Interface contacts:
Residue D610 in protein 1 is in contact with residue Y936 in protein 2 (closest heavy-atom distance 2.3 Å).
Residue D215 in protein 1 is in contact with residue R865 in protein 2 (closest heavy-atom distance 2.7 Å).
Residue M1 in protein 1 interacts with residue L51 in protein 2 (closest heavy-atom distance 2.8 Å).
Residue A504 in protein 1 is in contact with residue P887 in protein 2 (closest heavy-atom distance 2.9 Å).
Residue A626 in protein 1 is in contact with residue D921 in protein 2 (closest heavy-atom distance 2.9 Å).
Residue I791 in protein 1 interacts with residue G973 in protein 2 (closest heavy-atom distance 2.0 Å).
Residue E638 in protein 1 is in contact with residue D921 in protein 2 (closest heavy-atom distance 2.1 Å).
Residue P447 in protein 1 is in contact with residue R865 in protein 2 (closest heavy-atom distance 2.6 Å).
Residue Q527 in protein 1 interacts with residue R833 in protein 2 (closest heavy-atom distance 2.4 Å).
Residue S1001 in protein 1 contacts residue T153 in protein 2 (closest heavy-atom distance 2.4 Å).
Residue H735 in protein 1 contacts residue R971 in protein 2 (closest heavy-atom distance 2.8 Å).
Residue V988 in protein 1 contacts residue I39 in protein 2 (closest heavy-atom distance 2.4 Å).
Residue H710 in protein 1 contacts residue P304 in protein 2 (closest heavy-atom distance 2.6 Å).
Residue T903 in protein 1 contacts residue R890 in protein 2 (closest heavy-atom distance 2.5 Å).
Residue A547 in protein 1 contacts residue R861 in protein 2 (closest heavy-atom distance 2.7 Å).
Residue D991 in protein 1 contacts residue G505 in protein 2 (closest heavy-atom distance 2.7 Å).
Residue M1 in protein 1 interacts with residue G48 in protein 2 (closest heavy-atom distance 2.9 Å).
Residue S2 in protein 1 is in contact with residue S605 in protein 2 (closest heavy-atom distance 2.8 Å).
Residue Y279 in protein 1 is in contact with residue F957 in protein 2 (closest heavy-atom distance 2.6 Å).
Residue L618 in protein 1 interacts with residue R943 in protein 2 (closest heavy-atom distance 2.7 Å).
Residue A115 in protein 1 interacts with residue T952 in protein 2 (closest heavy-atom distance 2.9 Å).
Residue L788 in protein 1 interacts with residue V964 in protein 2 (closest heavy-atom distance 2.6 Å).
Residue M615 in protein 1 interacts with residue L931 in protein 2 (closest heavy-atom distance 2.1 Å).
Residue R214 in protein 1 is in contact with residue E220 in protein 2 (closest heavy-atom distance 2.5 Å).
Residue A189 in protein 1 interacts with residue D511 in protein 2 (closest heavy-atom distance 2.3 Å).
Residue T632 in protein 1 interacts with residue K918 in protein 2 (closest heavy-atom distance 2.9 Å).
Residue L613 in protein 1 interacts with residue P934 in protein 2 (closest heavy-atom distance 2.6 Å).
Residue F772 in protein 1 contacts residue Y868 in protein 2 (closest heavy-atom distance 2.0 Å).
Residue M860 in protein 1 is in contact with residue T898 in protein 2 (closest heavy-atom distance 2.9 Å).
Residue D511 in protein 1 is in contact with residue M917 in protein 2 (closest heavy-atom distance 2.6 Å).
Residue H990 in protein 1 is in contact with residue S506 in protein 2 (closest heavy-atom distance 2.7 Å).
Residue Y992 in protein 1 contacts residue S508 in protein 2 (closest heavy-atom distance 2.5 Å).
Residue D520 in protein 1 contacts residue V876 in protein 2 (closest heavy-atom distance 2.5 Å).
Residue E213 in protein 1 interacts with residue R865 in protein 2 (closest heavy-atom distance 2.8 Å).
Residue A504 in protein 1 is in contact with residue Y888 in protein 2 (closest heavy-atom distance 2.7 Å).
Residue T627 in protein 1 interacts with residue T923 in protein 2 (closest heavy-atom distance 2.5 Å).
Residue T1002 in protein 1 interacts with residue T153 in protein 2 (closest heavy-atom distance 2.6 Å).
Residue D256 in protein 1 interacts with residue T952 in protein 2 (closest heavy-atom distance 2.3 Å).
Residue S631 in protein 1 interacts with residue K918 in protein 2 (closest heavy-atom distance 2.8 Å).
Residue R12 in protein 1 contacts residue G505 in protein 2 (closest heavy-atom distance 2.6 Å).
Residue Q902 in protein 1 is in contact with residue C892 in protein 2 (closest heavy-atom distance 2.3 Å).
Residue M284 in protein 1 contacts residue L961 in protein 2 (closest heavy-atom distance 2.0 Å).
Residue T112 in protein 1 contacts residue M950 in protein 2 (closest heavy-atom distance 2.8 Å).
Residue G798 in protein 1 contacts residue E972 in protein 2 (closest heavy-atom distance 2.1 Å).
Residue A616 in protein 1 interacts with residue R943 in protein 2 (closest heavy-atom distance 2.3 Å).
Residue H523 in protein 1 interacts with residue V876 in protein 2 (closest heavy-atom distance 2.0 Å).
Residue S1001 in protein 1 is in contact with residue D499 in protein 2 (closest heavy-atom distance 2.6 Å).
Residue Q149 in protein 1 interacts with residue F948 in protein 2 (closest heavy-atom distance 2.7 Å).
Residue L503 in protein 1 contacts residue V893 in protein 2 (closest heavy-atom distance 2.3 Å).
Residue S792 in protein 1 contacts residue G962 in protein 2 (closest heavy-atom distance 2.4 Å).
Residue P4 in protein 1 is in contact with residue R607 in protein 2 (closest heavy-atom distance 2.6 Å).
Residue N636 in protein 1 is in contact with residue L885 in protein 2 (closest heavy-atom distance 2.8 Å).
Residue G797 in protein 1 interacts with residue E972 in protein 2 (closest heavy-atom distance 2.3 Å).
Residue D796 in protein 1 contacts residue L970 in protein 2 (closest heavy-atom distance 2.9 Å).
Residue P506 in protein 1 interacts with residue A884 in protein 2 (closest heavy-atom distance 2.4 Å).
Residue S892 in protein 1 interacts with residue R943 in protein 2 (closest heavy-atom distance 2.8 Å).
Residue Q500 in protein 1 contacts residue S901 in protein 2 (closest heavy-atom distance 1.8 Å).
Residue W186 in protein 1 contacts residue I514 in protein 2 (closest heavy-atom distance 2.9 Å).
Residue D294 in protein 1 interacts with residue G951 in protein 2 (closest heavy-atom distance 2.8 Å).
Residue S162 in protein 1 is in contact with residue Y868 in protein 2 (closest heavy-atom distance 2.6 Å).

Sequence of protein 2:
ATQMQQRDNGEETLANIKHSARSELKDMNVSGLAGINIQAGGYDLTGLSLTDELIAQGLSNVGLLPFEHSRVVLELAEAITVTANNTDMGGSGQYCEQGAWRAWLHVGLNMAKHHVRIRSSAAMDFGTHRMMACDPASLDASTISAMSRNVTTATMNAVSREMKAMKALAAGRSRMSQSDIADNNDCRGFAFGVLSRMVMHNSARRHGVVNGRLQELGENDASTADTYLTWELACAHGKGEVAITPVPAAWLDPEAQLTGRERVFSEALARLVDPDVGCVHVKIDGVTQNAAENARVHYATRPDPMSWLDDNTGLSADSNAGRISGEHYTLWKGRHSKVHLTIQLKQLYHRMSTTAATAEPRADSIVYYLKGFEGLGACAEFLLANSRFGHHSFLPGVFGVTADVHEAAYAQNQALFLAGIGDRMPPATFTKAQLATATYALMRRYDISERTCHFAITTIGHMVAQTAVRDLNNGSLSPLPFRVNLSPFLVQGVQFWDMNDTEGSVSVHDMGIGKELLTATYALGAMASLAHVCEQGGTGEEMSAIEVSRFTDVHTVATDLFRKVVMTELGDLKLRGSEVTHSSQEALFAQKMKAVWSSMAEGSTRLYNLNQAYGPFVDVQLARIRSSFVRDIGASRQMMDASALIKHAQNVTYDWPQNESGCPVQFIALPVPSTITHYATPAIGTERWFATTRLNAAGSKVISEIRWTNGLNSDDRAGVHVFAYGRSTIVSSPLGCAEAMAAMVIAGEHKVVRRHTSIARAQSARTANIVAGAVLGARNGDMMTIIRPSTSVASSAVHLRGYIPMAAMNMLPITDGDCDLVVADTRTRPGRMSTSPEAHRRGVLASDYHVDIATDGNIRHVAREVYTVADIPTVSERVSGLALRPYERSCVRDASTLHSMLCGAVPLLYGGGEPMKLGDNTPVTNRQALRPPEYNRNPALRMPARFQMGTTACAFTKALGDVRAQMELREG

Sequence of protein 1:
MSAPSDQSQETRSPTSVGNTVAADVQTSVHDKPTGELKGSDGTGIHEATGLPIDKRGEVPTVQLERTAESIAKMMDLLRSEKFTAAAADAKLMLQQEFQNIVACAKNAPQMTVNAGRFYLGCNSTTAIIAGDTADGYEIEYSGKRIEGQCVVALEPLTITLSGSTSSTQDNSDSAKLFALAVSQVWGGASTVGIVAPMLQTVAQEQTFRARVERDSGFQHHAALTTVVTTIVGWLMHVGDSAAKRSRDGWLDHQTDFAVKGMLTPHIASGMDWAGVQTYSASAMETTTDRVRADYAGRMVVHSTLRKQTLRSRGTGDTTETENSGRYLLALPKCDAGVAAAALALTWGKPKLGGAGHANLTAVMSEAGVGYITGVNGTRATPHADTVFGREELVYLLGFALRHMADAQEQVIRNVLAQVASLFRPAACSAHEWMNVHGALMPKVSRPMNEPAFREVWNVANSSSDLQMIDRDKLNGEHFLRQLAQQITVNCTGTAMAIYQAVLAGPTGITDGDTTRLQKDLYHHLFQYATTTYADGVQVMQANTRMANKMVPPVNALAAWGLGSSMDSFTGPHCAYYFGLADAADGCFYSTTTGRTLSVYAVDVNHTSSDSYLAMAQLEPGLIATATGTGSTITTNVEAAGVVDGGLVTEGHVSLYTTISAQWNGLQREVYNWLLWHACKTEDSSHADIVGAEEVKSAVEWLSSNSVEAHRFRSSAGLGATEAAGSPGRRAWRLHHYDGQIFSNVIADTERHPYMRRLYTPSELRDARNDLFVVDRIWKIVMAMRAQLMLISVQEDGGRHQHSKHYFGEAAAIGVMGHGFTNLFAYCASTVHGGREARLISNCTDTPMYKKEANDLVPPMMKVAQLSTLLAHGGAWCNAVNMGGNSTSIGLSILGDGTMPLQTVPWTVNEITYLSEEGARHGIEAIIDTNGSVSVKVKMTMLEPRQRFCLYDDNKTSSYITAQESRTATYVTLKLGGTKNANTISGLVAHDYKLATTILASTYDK

The following describes two proteins that form a bound complex.